Contacts between the two chains:
Residue P316 in protein 1 contacts residue C290 in protein 2 (closest heavy-atom distance 3.7 Å).
Residue G312 in protein 1 is in contact with residue S294 in protein 2 (closest heavy-atom distance 3.2 Å).
Residue A311 in protein 1 is in contact with residue S294 in protein 2 (closest heavy-atom distance 4.5 Å).
Residue P316 in protein 1 interacts with residue L286 in protein 2 (closest heavy-atom distance 3.9 Å).
Residue L309 in protein 1 interacts with residue M283 in protein 2 (closest heavy-atom distance 4.0 Å).
Residue N279 in protein 1 is in contact with residue L280 in protein 2 (closest heavy-atom distance 3.8 Å).
Residue I310 in protein 1 contacts residue K284 in protein 2 (closest heavy-atom distance 3.0 Å).
Residue M283 in protein 1 interacts with residue L286 in protein 2 (closest heavy-atom distance 3.6 Å).
Residue M283 in protein 1 contacts residue P288 in protein 2 (closest heavy-atom distance 3.7 Å).
Residue M283 in protein 1 is in contact with residue D287 in protein 2 (closest heavy-atom distance 4.2 Å).
Residue N279 in protein 1 interacts with residue I285 in protein 2 (closest heavy-atom distance 4.6 Å).
Residue G281 in protein 1 contacts residue I285 in protein 2 (closest heavy-atom distance 4.0 Å).
Residue L309 in protein 1 is in contact with residue L286 in protein 2 (closest heavy-atom distance 4.9 Å).
Residue L280 in protein 1 is in contact with residue I285 in protein 2 (closest heavy-atom distance 3.7 Å).
Residue G314 in protein 1 is in contact with residue S295 in protein 2 (closest heavy-atom distance 4.9 Å).
Residue V308 in protein 1 interacts with residue L286 in protein 2 (closest heavy-atom distance 3.1 Å).
Residue D315 in protein 1 contacts residue C290 in protein 2 (closest heavy-atom distance 4.5 Å).
Residue G314 in protein 1 is in contact with residue S294 in protein 2 (closest heavy-atom distance 3.1 Å).
Residue P316 in protein 1 interacts with residue V293 in protein 2 (closest heavy-atom distance 3.7 Å).
Residue P313 in protein 1 is in contact with residue L296 in protein 2 (closest heavy-atom distance 4.1 Å).
Residue M276 in protein 1 is in contact with residue L280 in protein 2 (closest heavy-atom distance 3.7 Å).
Residue V308 in protein 1 contacts residue I285 in protein 2 (closest heavy-atom distance 3.7 Å).
Residue I310 in protein 1 interacts with residue V293 in protein 2 (closest heavy-atom distance 4.8 Å).
Residue P313 in protein 1 is in contact with residue S294 in protein 2 (closest heavy-atom distance 3.4 Å).
Residue P313 in protein 1 contacts residue S295 in protein 2 (closest heavy-atom distance 3.5 Å).
Residue V320 in protein 1 contacts residue L286 in protein 2 (closest heavy-atom distance 3.9 Å).
Residue N279 in protein 1 contacts residue E277 in protein 2 (closest heavy-atom distance 4.1 Å).
Residue L309 in protein 1 contacts residue I285 in protein 2 (closest heavy-atom distance 3.8 Å).
Residue D315 in protein 1 interacts with residue V293 in protein 2 (closest heavy-atom distance 4.5 Å).
Residue G323 in protein 1 is in contact with residue P288 in protein 2 (closest heavy-atom distance 4.8 Å).
Residue V320 in protein 1 is in contact with residue C290 in protein 2 (closest heavy-atom distance 4.6 Å).
Residue S317 in protein 1 contacts residue C290 in protein 2 (closest heavy-atom distance 3.8 Å).
Residue I310 in protein 1 contacts residue S294 in protein 2 (closest heavy-atom distance 4.9 Å).
Residue V308 in protein 1 contacts residue K284 in protein 2 (closest heavy-atom distance 4.4 Å).
Residue I310 in protein 1 is in contact with residue L286 in protein 2 (closest heavy-atom distance 3.7 Å).
Residue G314 in protein 1 is in contact with residue V293 in protein 2 (closest heavy-atom distance 3.9 Å).
Residue N279 in protein 1 contacts residue G281 in protein 2 (closest heavy-atom distance 4.4 Å).
Residue G281 in protein 1 interacts with residue L286 in protein 2 (closest heavy-atom distance 3.9 Å).
Residue I326 in protein 1 contacts residue L286 in protein 2 (closest heavy-atom distance 3.8 Å).
Residue I310 in protein 1 is in contact with residue N292 in protein 2 (closest heavy-atom distance 3.9 Å).
Residue L309 in protein 1 is in contact with residue K284 in protein 2 (closest heavy-atom distance 3.5 Å).
Residue G324 in protein 1 interacts with residue P288 in protein 2 (closest heavy-atom distance 3.7 Å).
Residue P307 in protein 1 is in contact with residue I285 in protein 2 (closest heavy-atom distance 4.8 Å).
Residue L280 in protein 1 contacts residue L280 in protein 2 (closest heavy-atom distance 4.6 Å).

Sequence of protein 2:
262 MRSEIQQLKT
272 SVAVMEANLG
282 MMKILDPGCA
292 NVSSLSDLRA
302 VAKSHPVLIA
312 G

The following describes two proteins that form a bound complex.

Sequence of protein 1:
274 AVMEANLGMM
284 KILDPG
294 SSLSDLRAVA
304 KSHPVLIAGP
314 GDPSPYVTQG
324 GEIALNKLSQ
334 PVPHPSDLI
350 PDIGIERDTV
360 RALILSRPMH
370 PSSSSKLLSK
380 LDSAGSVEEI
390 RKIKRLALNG